Sequence of chain B:
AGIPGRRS

Sequence of chain A:
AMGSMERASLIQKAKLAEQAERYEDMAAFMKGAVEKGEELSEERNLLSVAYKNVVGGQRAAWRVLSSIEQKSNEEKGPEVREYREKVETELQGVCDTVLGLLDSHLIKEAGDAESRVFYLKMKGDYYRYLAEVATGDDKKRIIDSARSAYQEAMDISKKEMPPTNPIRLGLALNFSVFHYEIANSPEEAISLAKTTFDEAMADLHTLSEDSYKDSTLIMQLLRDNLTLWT

Residue-level contacts at the interface:
Residue V183 in chain A is in contact with residue A5 in chain B (closest heavy-atom distance 4.2 Å).
Residue D220 in chain A is in contact with residue R12 in chain B (closest heavy-atom distance 2.8 Å).
Residue L234 in chain A interacts with residue A5 in chain B (closest heavy-atom distance 3.5 Å).
Residue V51 in chain A interacts with residue R11 in chain B (closest heavy-atom distance 3.6 Å).
Residue M27 in chain A is in contact with residue R11 in chain B (closest heavy-atom distance 4.7 Å).
Residue L223 in chain A interacts with residue R12 in chain B (closest heavy-atom distance 3.7 Å).
Residue K54 in chain A interacts with residue P9 in chain B (closest heavy-atom distance 3.9 Å).
Residue N47 in chain A is in contact with residue G10 in chain B (closest heavy-atom distance 4.8 Å).
Residue K54 in chain A is in contact with residue I8 in chain B (closest heavy-atom distance 3.5 Å).
Residue V51 in chain A interacts with residue G10 in chain B (closest heavy-atom distance 3.2 Å).
Residue L48 in chain A contacts residue R11 in chain B (closest heavy-atom distance 3.5 Å).
Residue W235 in chain A contacts residue A5 in chain B (closest heavy-atom distance 3.4 Å).
Residue G176 in chain A contacts residue I8 in chain B (closest heavy-atom distance 4.1 Å).
Residue V183 in chain A interacts with residue G6 in chain B (closest heavy-atom distance 3.5 Å).
Residue N231 in chain A contacts residue A5 in chain B (closest heavy-atom distance 3.3 Å).
Residue E19 in chain A interacts with residue R11 in chain B (closest heavy-atom distance 2.9 Å).
Residue L179 in chain A contacts residue G6 in chain B (closest heavy-atom distance 3.6 Å).
Residue K54 in chain A interacts with residue G10 in chain B (closest heavy-atom distance 3.6 Å).
Residue L227 in chain A contacts residue P9 in chain B (closest heavy-atom distance 3.8 Å).
Residue N231 in chain A is in contact with residue G6 in chain B (closest heavy-atom distance 2.9 Å).
Residue L179 in chain A interacts with residue I8 in chain B (closest heavy-atom distance 3.5 Å).
Residue N180 in chain A interacts with residue I8 in chain B (closest heavy-atom distance 2.8 Å).
Residue I224 in chain A is in contact with residue I8 in chain B (closest heavy-atom distance 3.8 Å).
Residue L227 in chain A is in contact with residue I8 in chain B (closest heavy-atom distance 4.2 Å).
Residue K127 in chain A interacts with residue I8 in chain B (closest heavy-atom distance 3.6 Å).
Residue N47 in chain A is in contact with residue R11 in chain B (closest heavy-atom distance 3.8 Å).
Residue E187 in chain A interacts with residue A5 in chain B (closest heavy-atom distance 3.4 Å).

These two protein chains interact to form a complex.